Sequence of chain A:
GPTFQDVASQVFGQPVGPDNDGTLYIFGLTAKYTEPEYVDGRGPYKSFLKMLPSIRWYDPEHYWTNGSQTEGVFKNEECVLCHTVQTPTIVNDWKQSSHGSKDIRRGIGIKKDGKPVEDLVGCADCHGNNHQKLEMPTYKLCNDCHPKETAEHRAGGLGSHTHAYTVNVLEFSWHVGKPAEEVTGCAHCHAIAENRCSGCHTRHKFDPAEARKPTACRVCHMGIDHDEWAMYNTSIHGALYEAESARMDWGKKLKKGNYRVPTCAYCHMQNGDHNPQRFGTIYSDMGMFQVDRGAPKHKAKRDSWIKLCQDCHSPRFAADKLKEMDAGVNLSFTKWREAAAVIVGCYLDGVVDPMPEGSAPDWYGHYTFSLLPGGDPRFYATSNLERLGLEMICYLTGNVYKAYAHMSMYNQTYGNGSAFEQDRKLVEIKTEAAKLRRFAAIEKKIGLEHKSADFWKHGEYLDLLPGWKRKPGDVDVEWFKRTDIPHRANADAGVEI

Interface contacts:
Residue D226 in chain B is in contact with residue Y415 in chain A (closest heavy-atom distance 3.2 Å).
Residue K214 in chain B contacts residue A244 in chain A (closest heavy-atom distance 2.8 Å).
Residue P89 in chain B interacts with residue D312 in chain A (closest heavy-atom distance 3.3 Å).
Residue E211 in chain B interacts with residue R261 in chain A (closest heavy-atom distance 3.0 Å).
Residue K436 in chain B interacts with residue T432 in chain A (closest heavy-atom distance 3.2 Å).
Residue F456 in chain B is in contact with residue K431 in chain A (closest heavy-atom distance 2.7 Å).
Residue I225 in chain B interacts with residue Y411 in chain A (closest heavy-atom distance 3.1 Å).
Residue Q87 in chain B contacts residue Q311 in chain A (closest heavy-atom distance 3.0 Å).
Residue H189 in chain B contacts residue E325 in chain A (closest heavy-atom distance 3.1 Å).
Residue E461 in chain B contacts residue E339 in chain A (closest heavy-atom distance 3.3 Å).
Residue D226 in chain B interacts with residue Y411 in chain A (closest heavy-atom distance 2.6 Å).
Residue A32 in chain B contacts residue R338 in chain A (closest heavy-atom distance 3.2 Å).
Residue R219 in chain B contacts residue N234 in chain A (closest heavy-atom distance 2.8 Å).
Residue T90 in chain B contacts residue Y260 in chain A (closest heavy-atom distance 3.0 Å).
Residue T66 in chain B interacts with residue R317 in chain A (closest heavy-atom distance 2.9 Å).
Residue R219 in chain B is in contact with residue E243 in chain A (closest heavy-atom distance 2.9 Å).
Residue T90 in chain B contacts residue C313 in chain A (closest heavy-atom distance 3.3 Å).
Residue E182 in chain B is in contact with residue Y405 in chain A (closest heavy-atom distance 3.0 Å).
Residue F28 in chain B interacts with residue M289 in chain A (closest heavy-atom distance 3.2 Å).
Residue S55 in chain B contacts residue E325 in chain A (closest heavy-atom distance 2.5 Å).
Residue G23 in chain B interacts with residue H299 in chain A (closest heavy-atom distance 2.8 Å).
Residue T90 in chain B is in contact with residue D312 in chain A (closest heavy-atom distance 3.2 Å).
Residue V86 in chain B interacts with residue K257 in chain A (closest heavy-atom distance 2.9 Å).
Residue K179 in chain B contacts residue D424 in chain A (closest heavy-atom distance 2.6 Å).
Residue V12 in chain B is in contact with residue P374 in chain A (closest heavy-atom distance 3.1 Å).
Residue E461 in chain B contacts residue R338 in chain A (closest heavy-atom distance 2.7 Å).
Residue T216 in chain B contacts residue A240 in chain A (closest heavy-atom distance 3.3 Å).
Residue R204 in chain B interacts with residue R261 in chain A (closest heavy-atom distance 2.9 Å).
Residue N385 in chain B contacts residue T432 in chain A (closest heavy-atom distance 3.1 Å).
Residue Y59 in chain B interacts with residue K322 in chain A (closest heavy-atom distance 3.0 Å).
Residue E444 in chain B interacts with residue R439 in chain A (closest heavy-atom distance 2.8 Å).
Residue L463 in chain B interacts with residue E339 in chain A (closest heavy-atom distance 2.8 Å).
Residue W65 in chain B is in contact with residue R317 in chain A (closest heavy-atom distance 3.2 Å).
Residue W58 in chain B is in contact with residue F318 in chain A (closest heavy-atom distance 3.3 Å).
Residue G68 in chain B interacts with residue R317 in chain A (closest heavy-atom distance 3.1 Å).
Residue N21 in chain B is in contact with residue A296 in chain A (closest heavy-atom distance 3.2 Å).
Residue Q6 in chain B interacts with residue R338 in chain A (closest heavy-atom distance 3.3 Å).
Residue Y242 in chain B is in contact with residue E243 in chain A (closest heavy-atom distance 2.6 Å).
Residue I447 in chain B contacts residue K446 in chain A (closest heavy-atom distance 3.0 Å).
Residue D94 in chain B contacts residue R261 in chain A (closest heavy-atom distance 2.9 Å).
Residue A32 in chain B interacts with residue Q291 in chain A (closest heavy-atom distance 3.3 Å).
Residue N21 in chain B is in contact with residue D293 in chain A (closest heavy-atom distance 3.3 Å).
Residue G460 in chain B is in contact with residue E339 in chain A (closest heavy-atom distance 3.3 Å).
Residue M249 in chain B contacts residue R248 in chain A (closest heavy-atom distance 2.9 Å).
Residue T24 in chain B is in contact with residue Q291 in chain A (closest heavy-atom distance 3.3 Å).
Residue E392 in chain B is in contact with residue R425 in chain A (closest heavy-atom distance 2.9 Å).
Residue S246 in chain B is in contact with residue R248 in chain A (closest heavy-atom distance 2.9 Å).
Residue R57 in chain B contacts residue D321 in chain A (closest heavy-atom distance 2.9 Å).
Residue G23 in chain B interacts with residue A296 in chain A (closest heavy-atom distance 3.3 Å).
Residue W58 in chain B is in contact with residue D321 in chain A (closest heavy-atom distance 2.7 Å).
Residue T203 in chain B is in contact with residue R261 in chain A (closest heavy-atom distance 2.8 Å).
Residue R57 in chain B contacts residue R317 in chain A (closest heavy-atom distance 3.2 Å).
Residue G29 in chain B is in contact with residue R338 in chain A (closest heavy-atom distance 2.7 Å).
Residue H189 in chain B interacts with residue K322 in chain A (closest heavy-atom distance 3.0 Å).
Residue Y462 in chain B interacts with residue E339 in chain A (closest heavy-atom distance 2.7 Å).
Residue F28 in chain B interacts with residue W337 in chain A (closest heavy-atom distance 2.7 Å).
Residue Y26 in chain B interacts with residue Q291 in chain A (closest heavy-atom distance 2.7 Å).
Residue F380 in chain B is in contact with residue D424 in chain A (closest heavy-atom distance 3.3 Å).
Residue E183 in chain B contacts residue K336 in chain A (closest heavy-atom distance 2.7 Å).
Residue A247 in chain B contacts residue R248 in chain A (closest heavy-atom distance 3.0 Å).

Sequence of chain B:
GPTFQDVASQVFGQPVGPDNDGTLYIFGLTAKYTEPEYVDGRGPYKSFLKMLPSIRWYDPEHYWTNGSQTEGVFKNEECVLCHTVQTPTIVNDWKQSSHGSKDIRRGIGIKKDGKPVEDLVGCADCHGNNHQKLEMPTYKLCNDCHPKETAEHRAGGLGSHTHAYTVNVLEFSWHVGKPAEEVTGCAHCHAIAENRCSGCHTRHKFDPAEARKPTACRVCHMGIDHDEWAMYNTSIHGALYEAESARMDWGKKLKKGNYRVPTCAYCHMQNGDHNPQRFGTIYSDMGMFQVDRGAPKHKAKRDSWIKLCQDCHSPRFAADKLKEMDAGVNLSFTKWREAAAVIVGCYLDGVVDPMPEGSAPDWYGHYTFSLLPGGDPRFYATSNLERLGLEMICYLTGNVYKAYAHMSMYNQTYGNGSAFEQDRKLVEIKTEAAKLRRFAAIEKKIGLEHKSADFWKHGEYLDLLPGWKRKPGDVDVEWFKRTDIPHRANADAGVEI

This data describes a binding interaction between two proteins.